Sequence of protein 1:
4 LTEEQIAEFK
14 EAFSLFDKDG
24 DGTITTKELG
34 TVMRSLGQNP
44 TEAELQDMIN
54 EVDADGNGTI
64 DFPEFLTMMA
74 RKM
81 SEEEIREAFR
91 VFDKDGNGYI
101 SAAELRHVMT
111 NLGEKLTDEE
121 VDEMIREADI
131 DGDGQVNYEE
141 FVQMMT

These two protein chains interact to form a complex.

Sequence of protein 2:
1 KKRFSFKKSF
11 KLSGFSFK

Interface contacts:
Residue M76 in protein 1 contacts residue F15 in protein 2 (closest heavy-atom distance 3.5 Å).
Residue E123 in protein 1 interacts with residue K7 in protein 2 (closest heavy-atom distance 3.6 Å).
Residue L105 in protein 1 is in contact with residue F10 in protein 2 (closest heavy-atom distance 3.8 Å).
Residue E87 in protein 1 interacts with residue K18 in protein 2 (closest heavy-atom distance 3.0 Å).
Residue K75 in protein 1 is in contact with residue F15 in protein 2 (closest heavy-atom distance 3.4 Å).
Residue M76 in protein 1 interacts with residue L12 in protein 2 (closest heavy-atom distance 3.9 Å).
Residue M145 in protein 1 contacts residue G14 in protein 2 (closest heavy-atom distance 3.1 Å).
Residue I100 in protein 1 interacts with residue F10 in protein 2 (closest heavy-atom distance 4.1 Å).
Residue E14 in protein 1 interacts with residue K7 in protein 2 (closest heavy-atom distance 3.3 Å).
Residue A10 in protein 1 is in contact with residue K7 in protein 2 (closest heavy-atom distance 3.1 Å).
Residue A10 in protein 1 is in contact with residue F6 in protein 2 (closest heavy-atom distance 3.6 Å).
Residue M72 in protein 1 contacts residue F15 in protein 2 (closest heavy-atom distance 3.8 Å).
Residue F92 in protein 1 interacts with residue F17 in protein 2 (closest heavy-atom distance 3.2 Å).
Residue E11 in protein 1 interacts with residue L12 in protein 2 (closest heavy-atom distance 3.6 Å).
Residue E127 in protein 1 interacts with residue K11 in protein 2 (closest heavy-atom distance 3.1 Å).
Residue M124 in protein 1 interacts with residue K8 in protein 2 (closest heavy-atom distance 3.7 Å).
Residue M144 in protein 1 contacts residue F10 in protein 2 (closest heavy-atom distance 3.6 Å).
Residue E14 in protein 1 is in contact with residue F6 in protein 2 (closest heavy-atom distance 3.5 Å).
Residue E127 in protein 1 interacts with residue F10 in protein 2 (closest heavy-atom distance 3.2 Å).
Residue M144 in protein 1 contacts residue K11 in protein 2 (closest heavy-atom distance 3.6 Å).
Residue E14 in protein 1 contacts residue K8 in protein 2 (closest heavy-atom distance 3.2 Å).
Residue M145 in protein 1 contacts residue K11 in protein 2 (closest heavy-atom distance 3.9 Å).
Residue A88 in protein 1 contacts residue K18 in protein 2 (closest heavy-atom distance 2.9 Å).
Residue K13 in protein 1 contacts residue F6 in protein 2 (closest heavy-atom distance 3.6 Å).
Residue E11 in protein 1 is in contact with residue K7 in protein 2 (closest heavy-atom distance 2.3 Å).
Residue K13 in protein 1 contacts residue S5 in protein 2 (closest heavy-atom distance 2.7 Å).
Residue E120 in protein 1 is in contact with residue K8 in protein 2 (closest heavy-atom distance 3.0 Å).
Residue E127 in protein 1 interacts with residue S9 in protein 2 (closest heavy-atom distance 3.6 Å).
Residue E120 in protein 1 interacts with residue K2 in protein 2 (closest heavy-atom distance 3.3 Å).
Residue M76 in protein 1 is in contact with residue K11 in protein 2 (closest heavy-atom distance 4.2 Å).
Residue E84 in protein 1 is in contact with residue K18 in protein 2 (closest heavy-atom distance 3.1 Å).
Residue E127 in protein 1 interacts with residue K7 in protein 2 (closest heavy-atom distance 3.7 Å).
Residue V136 in protein 1 contacts residue F10 in protein 2 (closest heavy-atom distance 4.0 Å).
Residue T117 in protein 1 interacts with residue K1 in protein 2 (closest heavy-atom distance 4.2 Å).
Residue F92 in protein 1 contacts residue F10 in protein 2 (closest heavy-atom distance 3.8 Å).
Residue A88 in protein 1 contacts residue F17 in protein 2 (closest heavy-atom distance 3.9 Å).
Residue S17 in protein 1 is in contact with residue F6 in protein 2 (closest heavy-atom distance 4.0 Å).
Residue L39 in protein 1 is in contact with residue S16 in protein 2 (closest heavy-atom distance 4.2 Å).
Residue V108 in protein 1 interacts with residue F17 in protein 2 (closest heavy-atom distance 4.1 Å).
Residue L116 in protein 1 interacts with residue K1 in protein 2 (closest heavy-atom distance 4.0 Å).
Residue V91 in protein 1 is in contact with residue K18 in protein 2 (closest heavy-atom distance 4.0 Å).
Residue M72 in protein 1 interacts with residue S16 in protein 2 (closest heavy-atom distance 3.8 Å).
Residue M72 in protein 1 is in contact with residue L12 in protein 2 (closest heavy-atom distance 3.5 Å).
Residue Q41 in protein 1 is in contact with residue K18 in protein 2 (closest heavy-atom distance 3.9 Å).
Residue E11 in protein 1 interacts with residue S9 in protein 2 (closest heavy-atom distance 3.5 Å).
Residue F19 in protein 1 contacts residue S16 in protein 2 (closest heavy-atom distance 3.8 Å).
Residue L116 in protein 1 contacts residue K8 in protein 2 (closest heavy-atom distance 3.1 Å).
Residue K115 in protein 1 is in contact with residue K1 in protein 2 (closest heavy-atom distance 2.8 Å).
Residue A10 in protein 1 interacts with residue S5 in protein 2 (closest heavy-atom distance 3.0 Å).
Residue M145 in protein 1 contacts residue F15 in protein 2 (closest heavy-atom distance 2.6 Å).
Residue F12 in protein 1 is in contact with residue L12 in protein 2 (closest heavy-atom distance 3.6 Å).
Residue M109 in protein 1 is in contact with residue S13 in protein 2 (closest heavy-atom distance 4.0 Å).
Residue L18 in protein 1 interacts with residue F17 in protein 2 (closest heavy-atom distance 4.2 Å).
Residue M124 in protein 1 interacts with residue F10 in protein 2 (closest heavy-atom distance 3.8 Å).
Residue L39 in protein 1 is in contact with residue F17 in protein 2 (closest heavy-atom distance 3.0 Å).
Residue E120 in protein 1 contacts residue K1 in protein 2 (closest heavy-atom distance 2.5 Å).
Residue L112 in protein 1 interacts with residue F17 in protein 2 (closest heavy-atom distance 3.0 Å).
Residue M109 in protein 1 interacts with residue F17 in protein 2 (closest heavy-atom distance 3.9 Å).
Residue A128 in protein 1 interacts with residue F10 in protein 2 (closest heavy-atom distance 4.0 Å).
Residue M124 in protein 1 contacts residue S9 in protein 2 (closest heavy-atom distance 4.0 Å).